This data describes a binding interaction between two proteins.

Sequence of protein 1:
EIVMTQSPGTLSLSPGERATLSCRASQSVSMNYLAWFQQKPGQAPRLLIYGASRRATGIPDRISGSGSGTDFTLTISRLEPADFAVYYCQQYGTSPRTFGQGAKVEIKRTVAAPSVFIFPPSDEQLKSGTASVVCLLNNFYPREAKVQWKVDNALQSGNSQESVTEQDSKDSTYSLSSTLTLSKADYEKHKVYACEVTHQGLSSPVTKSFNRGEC

Sequence of protein 2:
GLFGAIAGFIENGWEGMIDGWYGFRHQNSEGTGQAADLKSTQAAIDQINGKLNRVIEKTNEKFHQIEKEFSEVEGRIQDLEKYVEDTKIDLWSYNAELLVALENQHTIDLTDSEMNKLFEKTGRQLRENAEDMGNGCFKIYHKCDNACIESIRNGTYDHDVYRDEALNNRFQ

Residue-level contacts at the interface:
Residue R55 in protein 1 contacts residue D19 in protein 2 (closest heavy-atom distance 2.9 Å).
Residue Y34 in protein 1 interacts with residue A35 in protein 2 (closest heavy-atom distance 3.9 Å).
Residue R55 in protein 1 is in contact with residue L38 in protein 2 (closest heavy-atom distance 3.7 Å).
Residue M32 in protein 1 is in contact with residue E150 in protein 2 (closest heavy-atom distance 3.7 Å).
Residue M32 in protein 1 contacts residue R153 in protein 2 (closest heavy-atom distance 3.6 Å).
Residue Y34 in protein 1 contacts residue R153 in protein 2 (closest heavy-atom distance 3.9 Å).
Residue M32 in protein 1 is in contact with residue N146 in protein 2 (closest heavy-atom distance 4.5 Å).
Residue Y51 in protein 1 interacts with residue D19 in protein 2 (closest heavy-atom distance 3.4 Å).
Residue Y51 in protein 1 is in contact with residue I18 in protein 2 (closest heavy-atom distance 4.8 Å).